Interface contacts:
Residue I248 in protein 2 is in contact with residue A3 in protein 1 (closest heavy-atom distance 3.8 Å).
Residue Y198 in protein 2 is in contact with residue W1 in protein 1 (closest heavy-atom distance 4.3 Å).
Residue T194 in protein 2 interacts with residue W1 in protein 1 (closest heavy-atom distance 4.2 Å).
Residue S199 in protein 2 is in contact with residue W1 in protein 1 (closest heavy-atom distance 2.2 Å).
Residue Y198 in protein 2 contacts residue A3 in protein 1 (closest heavy-atom distance 3.1 Å).
Residue G197 in protein 2 is in contact with residue W1 in protein 1 (closest heavy-atom distance 3.6 Å).
Residue F200 in protein 2 is in contact with residue A3 in protein 1 (closest heavy-atom distance 4.6 Å).
Residue S199 in protein 2 contacts residue A3 in protein 1 (closest heavy-atom distance 3.0 Å).
Residue G197 in protein 2 is in contact with residue A3 in protein 1 (closest heavy-atom distance 3.6 Å).
Residue S199 in protein 2 is in contact with residue C5 in protein 1 (closest heavy-atom distance 4.7 Å).
Residue L242 in protein 2 interacts with residue A3 in protein 1 (closest heavy-atom distance 4.0 Å).
Residue Q246 in protein 2 interacts with residue A3 in protein 1 (closest heavy-atom distance 3.5 Å).

Sequence of protein 2:
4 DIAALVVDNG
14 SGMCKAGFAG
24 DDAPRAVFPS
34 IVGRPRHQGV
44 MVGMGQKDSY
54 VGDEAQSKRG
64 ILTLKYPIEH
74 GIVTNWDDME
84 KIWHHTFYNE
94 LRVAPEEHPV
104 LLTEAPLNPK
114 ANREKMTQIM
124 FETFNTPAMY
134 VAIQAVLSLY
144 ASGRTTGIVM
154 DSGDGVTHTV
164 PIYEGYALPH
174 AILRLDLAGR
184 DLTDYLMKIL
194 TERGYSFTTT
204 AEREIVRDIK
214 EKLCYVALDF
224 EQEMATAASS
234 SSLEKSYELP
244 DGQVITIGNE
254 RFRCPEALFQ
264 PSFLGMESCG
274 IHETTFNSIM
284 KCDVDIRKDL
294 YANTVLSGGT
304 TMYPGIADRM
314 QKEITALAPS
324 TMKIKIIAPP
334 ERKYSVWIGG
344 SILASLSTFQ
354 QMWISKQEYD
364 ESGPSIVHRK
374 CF

Sequence of protein 1:
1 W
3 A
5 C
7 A

This data describes a binding interaction between two proteins.